Contacts between the two chains:
Residue S75 in the first protein interacts with residue D22 in the second protein (closest heavy-atom distance 4.1 Å).
Residue E263 in the first protein contacts residue M1 in the second protein (closest heavy-atom distance 3.4 Å).
Residue S75 in the first protein contacts residue A24 in the second protein (closest heavy-atom distance 3.8 Å).
Residue D76 in the first protein interacts with residue D22 in the second protein (closest heavy-atom distance 3.2 Å).
Residue S60 in the first protein contacts residue M1 in the second protein (closest heavy-atom distance 4.7 Å).
Residue M189 in the first protein contacts residue Y8 in the second protein (closest heavy-atom distance 4.2 Å).
Residue P78 in the first protein interacts with residue R153 in the second protein (closest heavy-atom distance 4.5 Å).
Residue K66 in the first protein is in contact with residue A13 in the second protein (closest heavy-atom distance 4.7 Å).
Residue Y59 in the first protein is in contact with residue A2 in the second protein (closest heavy-atom distance 3.9 Å).
Residue G81 in the first protein is in contact with residue M19 in the second protein (closest heavy-atom distance 4.4 Å).
Residue V79 in the first protein contacts residue S21 in the second protein (closest heavy-atom distance 4.4 Å).
Residue V64 in the first protein contacts residue Y12 in the second protein (closest heavy-atom distance 4.1 Å).
Residue L82 in the first protein is in contact with residue Q75 in the second protein (closest heavy-atom distance 4.1 Å).
Residue N187 in the first protein is in contact with residue Y8 in the second protein (closest heavy-atom distance 2.7 Å).
Residue Y58 in the first protein is in contact with residue M1 in the second protein (closest heavy-atom distance 2.9 Å).
Residue G63 in the first protein contacts residue Y12 in the second protein (closest heavy-atom distance 3.3 Å).
Residue A185 in the first protein is in contact with residue Y8 in the second protein (closest heavy-atom distance 4.4 Å).
Residue S60 in the first protein interacts with residue A2 in the second protein (closest heavy-atom distance 3.2 Å).
Residue E85 in the first protein is in contact with residue Y4 in the second protein (closest heavy-atom distance 4.2 Å).
Residue K66 in the first protein is in contact with residue R153 in the second protein (closest heavy-atom distance 4.7 Å).
Residue N187 in the first protein is in contact with residue T7 in the second protein (closest heavy-atom distance 4.5 Å).
Residue E85 in the first protein is in contact with residue N5 in the second protein (closest heavy-atom distance 4.3 Å).
Residue A83 in the first protein interacts with residue R73 in the second protein (closest heavy-atom distance 4.8 Å).
Residue L82 in the first protein is in contact with residue R73 in the second protein (closest heavy-atom distance 2.6 Å).
Residue V79 in the first protein is in contact with residue D22 in the second protein (closest heavy-atom distance 3.6 Å).
Residue V64 in the first protein is in contact with residue M19 in the second protein (closest heavy-atom distance 4.1 Å).
Residue L300 in the first protein interacts with residue Y8 in the second protein (closest heavy-atom distance 4.7 Å).
Residue A87 in the first protein interacts with residue A2 in the second protein (closest heavy-atom distance 4.4 Å).
Residue G65 in the first protein interacts with residue Y12 in the second protein (closest heavy-atom distance 4.0 Å).
Residue P262 in the first protein contacts residue M1 in the second protein (closest heavy-atom distance 4.3 Å).
Residue R299 in the first protein is in contact with residue M1 in the second protein (closest heavy-atom distance 3.4 Å).
Residue E303 in the first protein interacts with residue Y8 in the second protein (closest heavy-atom distance 4.4 Å).
Residue T186 in the first protein is in contact with residue Y8 in the second protein (closest heavy-atom distance 3.7 Å).
Residue V79 in the first protein contacts residue V20 in the second protein (closest heavy-atom distance 3.2 Å).
Residue A83 in the first protein interacts with residue Y16 in the second protein (closest heavy-atom distance 3.7 Å).
Residue V64 in the first protein interacts with residue F14 in the second protein (closest heavy-atom distance 3.7 Å).
Residue R299 in the first protein contacts residue P3 in the second protein (closest heavy-atom distance 3.0 Å).
Residue K66 in the first protein contacts residue F14 in the second protein (closest heavy-atom distance 3.1 Å).
Residue I77 in the first protein interacts with residue D22 in the second protein (closest heavy-atom distance 3.1 Å).
Residue V79 in the first protein contacts residue M19 in the second protein (closest heavy-atom distance 4.0 Å).
Residue D76 in the first protein contacts residue I23 in the second protein (closest heavy-atom distance 4.2 Å).
Residue G63 in the first protein contacts residue Y16 in the second protein (closest heavy-atom distance 4.4 Å).
Residue L82 in the first protein is in contact with residue Y16 in the second protein (closest heavy-atom distance 3.6 Å).
Residue G65 in the first protein interacts with residue F14 in the second protein (closest heavy-atom distance 4.1 Å).
Residue K302 in the first protein contacts residue Y8 in the second protein (closest heavy-atom distance 3.9 Å).
Residue M189 in the first protein is in contact with residue A9 in the second protein (closest heavy-atom distance 4.3 Å).
Residue Y59 in the first protein interacts with residue M1 in the second protein (closest heavy-atom distance 2.8 Å).
Residue G81 in the first protein interacts with residue Y16 in the second protein (closest heavy-atom distance 4.0 Å).
Residue L300 in the first protein interacts with residue P3 in the second protein (closest heavy-atom distance 3.2 Å).
Residue V64 in the first protein is in contact with residue Y16 in the second protein (closest heavy-atom distance 3.0 Å).
Residue G65 in the first protein is in contact with residue A13 in the second protein (closest heavy-atom distance 2.8 Å).
Residue P301 in the first protein interacts with residue P3 in the second protein (closest heavy-atom distance 4.7 Å).
Residue S75 in the first protein interacts with residue I23 in the second protein (closest heavy-atom distance 3.8 Å).
Residue E68 in the first protein interacts with residue R153 in the second protein (closest heavy-atom distance 3.6 Å).
Residue D62 in the first protein contacts residue Y16 in the second protein (closest heavy-atom distance 3.1 Å).
Residue V80 in the first protein interacts with residue M19 in the second protein (closest heavy-atom distance 3.8 Å).
Residue V64 in the first protein is in contact with residue A15 in the second protein (closest heavy-atom distance 3.8 Å).
Residue Y58 in the first protein interacts with residue A2 in the second protein (closest heavy-atom distance 3.5 Å).
Residue I77 in the first protein interacts with residue S21 in the second protein (closest heavy-atom distance 4.7 Å).
Residue V64 in the first protein is in contact with residue A13 in the second protein (closest heavy-atom distance 3.1 Å).

Sequence of the first protein:
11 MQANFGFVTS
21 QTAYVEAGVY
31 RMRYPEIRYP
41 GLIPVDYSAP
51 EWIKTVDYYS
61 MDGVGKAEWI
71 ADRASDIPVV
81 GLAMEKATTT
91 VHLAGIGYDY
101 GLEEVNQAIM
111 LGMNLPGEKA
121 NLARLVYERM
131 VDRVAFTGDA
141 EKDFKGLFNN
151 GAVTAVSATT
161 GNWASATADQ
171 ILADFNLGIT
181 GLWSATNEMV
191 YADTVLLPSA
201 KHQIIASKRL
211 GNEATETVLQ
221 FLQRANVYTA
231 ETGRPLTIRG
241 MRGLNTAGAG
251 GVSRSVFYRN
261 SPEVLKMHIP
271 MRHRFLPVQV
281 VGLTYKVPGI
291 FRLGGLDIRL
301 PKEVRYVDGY

Sequence of the second protein:
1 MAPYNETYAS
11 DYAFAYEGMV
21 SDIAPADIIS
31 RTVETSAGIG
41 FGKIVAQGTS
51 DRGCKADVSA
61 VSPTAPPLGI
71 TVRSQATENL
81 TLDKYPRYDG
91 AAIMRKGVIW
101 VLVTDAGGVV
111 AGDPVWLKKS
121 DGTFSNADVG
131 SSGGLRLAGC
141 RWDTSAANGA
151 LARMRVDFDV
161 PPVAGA

These two protein chains interact to form a complex.